These two protein chains interact to form a complex.

Contacts between the two chains:
Residue Q101 in the second protein interacts with residue A5 in the first protein (closest heavy-atom distance 3.3 Å).
Residue C107 in the second protein interacts with residue C1 in the first protein (closest heavy-atom distance 2.0 Å).
Residue G10 in the second protein is in contact with residue I6 in the first protein (closest heavy-atom distance 3.6 Å).
Residue E5 in the second protein interacts with residue V9 in the first protein (closest heavy-atom distance 4.4 Å).
Residue T102 in the second protein is in contact with residue I6 in the first protein (closest heavy-atom distance 4.6 Å).
Residue V8 in the second protein contacts residue P8 in the first protein (closest heavy-atom distance 4.9 Å).
Residue Q101 in the second protein is in contact with residue I6 in the first protein (closest heavy-atom distance 3.4 Å).
Residue P13 in the second protein is in contact with residue A5 in the first protein (closest heavy-atom distance 4.7 Å).
Residue A105 in the second protein contacts residue G2 in the first protein (closest heavy-atom distance 2.9 Å).
Residue P9 in the second protein contacts residue I6 in the first protein (closest heavy-atom distance 3.6 Å).
Residue W14 in the second protein is in contact with residue P4 in the first protein (closest heavy-atom distance 3.9 Å).
Residue S11 in the second protein is in contact with residue P4 in the first protein (closest heavy-atom distance 3.4 Å).
Residue V122 in the second protein contacts residue L10 in the first protein (closest heavy-atom distance 3.6 Å).
Residue V106 in the second protein contacts residue C1 in the first protein (closest heavy-atom distance 3.7 Å).
Residue E5 in the second protein contacts residue L10 in the first protein (closest heavy-atom distance 4.2 Å).
Residue W12 in the second protein contacts residue L10 in the first protein (closest heavy-atom distance 4.5 Å).
Residue P13 in the second protein contacts residue P4 in the first protein (closest heavy-atom distance 3.5 Å).
Residue W14 in the second protein is in contact with residue G2 in the first protein (closest heavy-atom distance 4.1 Å).
Residue S11 in the second protein contacts residue I6 in the first protein (closest heavy-atom distance 3.2 Å).
Residue G10 in the second protein interacts with residue P4 in the first protein (closest heavy-atom distance 4.9 Å).
Residue S100 in the second protein interacts with residue A5 in the first protein (closest heavy-atom distance 4.9 Å).
Residue V106 in the second protein interacts with residue G2 in the first protein (closest heavy-atom distance 4.0 Å).
Residue W14 in the second protein interacts with residue V3 in the first protein (closest heavy-atom distance 4.7 Å).
Residue V8 in the second protein contacts residue Q7 in the first protein (closest heavy-atom distance 4.4 Å).
Residue W12 in the second protein interacts with residue P8 in the first protein (closest heavy-atom distance 3.4 Å).
Residue C107 in the second protein is in contact with residue G2 in the first protein (closest heavy-atom distance 3.4 Å).
Residue V8 in the second protein interacts with residue V9 in the first protein (closest heavy-atom distance 3.6 Å).
Residue S104 in the second protein contacts residue P4 in the first protein (closest heavy-atom distance 4.9 Å).
Residue V8 in the second protein interacts with residue I6 in the first protein (closest heavy-atom distance 3.7 Å).
Residue L108 in the second protein is in contact with residue C1 in the first protein (closest heavy-atom distance 5.0 Å).
Residue S11 in the second protein contacts residue P8 in the first protein (closest heavy-atom distance 3.5 Å).
Residue A105 in the second protein contacts residue C1 in the first protein (closest heavy-atom distance 3.3 Å).
Residue S11 in the second protein contacts residue Q7 in the first protein (closest heavy-atom distance 4.1 Å).
Residue E5 in the second protein interacts with residue S11 in the first protein (closest heavy-atom distance 3.3 Å).

Sequence of the first protein:
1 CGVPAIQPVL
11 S

Sequence of the second protein:
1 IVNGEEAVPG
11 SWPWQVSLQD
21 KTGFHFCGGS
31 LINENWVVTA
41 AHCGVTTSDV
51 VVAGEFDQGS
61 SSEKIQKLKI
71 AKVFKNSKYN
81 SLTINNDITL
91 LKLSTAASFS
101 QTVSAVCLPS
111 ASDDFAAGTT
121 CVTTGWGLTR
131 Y